This data describes a binding interaction between two proteins.

Sequence of the first protein:
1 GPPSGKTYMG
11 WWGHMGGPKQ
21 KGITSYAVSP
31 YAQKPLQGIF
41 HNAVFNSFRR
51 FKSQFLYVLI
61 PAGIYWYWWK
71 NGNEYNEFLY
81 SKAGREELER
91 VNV

Contacts between the two chains:
Residue G10 in the second protein contacts residue G1 in the first protein (closest heavy-atom distance 5.0 Å).
Residue G1 in the second protein contacts residue G10 in the first protein (closest heavy-atom distance 5.0 Å).
Residue P2 in the second protein interacts with residue W11 in the first protein (closest heavy-atom distance 3.3 Å).
Residue G1 in the second protein contacts residue W11 in the first protein (closest heavy-atom distance 3.8 Å).
Residue W11 in the second protein interacts with residue G1 in the first protein (closest heavy-atom distance 3.8 Å).
Residue W11 in the second protein interacts with residue P2 in the first protein (closest heavy-atom distance 3.3 Å).

Sequence of the second protein:
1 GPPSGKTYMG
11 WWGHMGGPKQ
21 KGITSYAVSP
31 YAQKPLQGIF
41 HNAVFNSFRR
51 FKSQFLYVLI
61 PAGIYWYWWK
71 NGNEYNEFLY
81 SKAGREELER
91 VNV